Contacts between the two chains:
Residue P175 in protein 2 interacts with residue V173 in protein 1 (closest heavy-atom distance 3.6 Å).
Residue K177 in protein 2 interacts with residue P112 in protein 1 (closest heavy-atom distance 3.0 Å).
Residue I250 in protein 2 interacts with residue L240 in protein 1 (closest heavy-atom distance 3.9 Å).
Residue K177 in protein 2 is in contact with residue A114 in protein 1 (closest heavy-atom distance 3.8 Å).
Residue I176 in protein 2 is in contact with residue A114 in protein 1 (closest heavy-atom distance 3.8 Å).
Residue L254 in protein 2 interacts with residue E237 in protein 1 (closest heavy-atom distance 3.8 Å).
Residue E243 in protein 2 is in contact with residue R251 in protein 1 (closest heavy-atom distance 3.9 Å).
Residue Y159 in protein 2 contacts residue L165 in protein 1 (closest heavy-atom distance 3.6 Å).
Residue L219 in protein 2 interacts with residue P112 in protein 1 (closest heavy-atom distance 3.6 Å).
Residue P112 in protein 2 interacts with residue I176 in protein 1 (closest heavy-atom distance 3.2 Å).
Residue S163 in protein 2 interacts with residue I161 in protein 1 (closest heavy-atom distance 3.9 Å).
Residue V170 in protein 2 interacts with residue Y159 in protein 1 (closest heavy-atom distance 3.8 Å).
Residue L165 in protein 2 contacts residue Y159 in protein 1 (closest heavy-atom distance 3.5 Å).
Residue M151 in protein 2 is in contact with residue V155 in protein 1 (closest heavy-atom distance 3.6 Å).
Residue L247 in protein 2 contacts residue L247 in protein 1 (closest heavy-atom distance 3.7 Å).
Residue T335 in protein 2 is in contact with residue Y159 in protein 1 (closest heavy-atom distance 3.8 Å).
Residue L240 in protein 2 contacts residue L240 in protein 1 (closest heavy-atom distance 3.5 Å).
Residue L240 in protein 2 interacts with residue L236 in protein 1 (closest heavy-atom distance 3.7 Å).
Residue K177 in protein 2 contacts residue Y331 in protein 1 (closest heavy-atom distance 3.7 Å).
Residue L240 in protein 2 contacts residue R251 in protein 1 (closest heavy-atom distance 2.8 Å).
Residue T335 in protein 2 interacts with residue K177 in protein 1 (closest heavy-atom distance 3.2 Å).
Residue P175 in protein 2 is in contact with residue A114 in protein 1 (closest heavy-atom distance 3.2 Å).
Residue K177 in protein 2 is in contact with residue S334 in protein 1 (closest heavy-atom distance 2.6 Å).
Residue V173 in protein 2 interacts with residue V173 in protein 1 (closest heavy-atom distance 3.5 Å).
Residue P112 in protein 2 interacts with residue K177 in protein 1 (closest heavy-atom distance 2.6 Å).
Residue P175 in protein 2 interacts with residue V170 in protein 1 (closest heavy-atom distance 3.8 Å).
Residue T174 in protein 2 interacts with residue L113 in protein 1 (closest heavy-atom distance 3.9 Å).
Residue L113 in protein 2 interacts with residue T174 in protein 1 (closest heavy-atom distance 3.7 Å).
Residue A114 in protein 2 contacts residue P175 in protein 1 (closest heavy-atom distance 3.1 Å).
Residue V170 in protein 2 is in contact with residue P175 in protein 1 (closest heavy-atom distance 3.7 Å).
Residue L245 in protein 2 interacts with residue L247 in protein 1 (closest heavy-atom distance 3.7 Å).
Residue D242 in protein 2 is in contact with residue R251 in protein 1 (closest heavy-atom distance 3.7 Å).
Residue K177 in protein 2 interacts with residue T335 in protein 1 (closest heavy-atom distance 3.8 Å).
Residue R149 in protein 2 contacts residue V155 in protein 1 (closest heavy-atom distance 2.7 Å).
Residue L113 in protein 2 contacts residue P175 in protein 1 (closest heavy-atom distance 3.8 Å).
Residue P112 in protein 2 contacts residue L219 in protein 1 (closest heavy-atom distance 3.6 Å).
Residue V173 in protein 2 contacts residue P175 in protein 1 (closest heavy-atom distance 3.4 Å).
Residue K177 in protein 2 is in contact with residue L113 in protein 1 (closest heavy-atom distance 3.7 Å).
Residue L247 in protein 2 contacts residue T246 in protein 1 (closest heavy-atom distance 3.8 Å).
Residue L240 in protein 2 is in contact with residue L254 in protein 1 (closest heavy-atom distance 3.7 Å).
Residue L247 in protein 2 interacts with residue L245 in protein 1 (closest heavy-atom distance 3.5 Å).
Residue S334 in protein 2 interacts with residue K177 in protein 1 (closest heavy-atom distance 3.5 Å).
Residue Y159 in protein 2 contacts residue G169 in protein 1 (closest heavy-atom distance 3.8 Å).
Residue R251 in protein 2 is in contact with residue L240 in protein 1 (closest heavy-atom distance 2.6 Å).
Residue Y331 in protein 2 interacts with residue K177 in protein 1 (closest heavy-atom distance 3.5 Å).
Residue L113 in protein 2 interacts with residue K177 in protein 1 (closest heavy-atom distance 3.8 Å).
Residue L236 in protein 2 interacts with residue E237 in protein 1 (closest heavy-atom distance 3.8 Å).
Residue L247 in protein 2 interacts with residue L240 in protein 1 (closest heavy-atom distance 3.7 Å).
Residue G169 in protein 2 contacts residue Y159 in protein 1 (closest heavy-atom distance 3.7 Å).
Residue R251 in protein 2 contacts residue E243 in protein 1 (closest heavy-atom distance 3.8 Å).
Residue V155 in protein 2 contacts residue R149 in protein 1 (closest heavy-atom distance 2.8 Å).
Residue Y159 in protein 2 interacts with residue V170 in protein 1 (closest heavy-atom distance 3.8 Å).
Residue V155 in protein 2 contacts residue I153 in protein 1 (closest heavy-atom distance 3.5 Å).
Residue Y159 in protein 2 interacts with residue A114 in protein 1 (closest heavy-atom distance 3.5 Å).
Residue R251 in protein 2 contacts residue D242 in protein 1 (closest heavy-atom distance 3.1 Å).
Residue I153 in protein 2 contacts residue I153 in protein 1 (closest heavy-atom distance 3.8 Å).
Residue A114 in protein 2 is in contact with residue K177 in protein 1 (closest heavy-atom distance 3.5 Å).
Residue A114 in protein 2 is in contact with residue I176 in protein 1 (closest heavy-atom distance 3.6 Å).
Residue A114 in protein 2 interacts with residue Y159 in protein 1 (closest heavy-atom distance 3.6 Å).
Residue I176 in protein 2 interacts with residue P112 in protein 1 (closest heavy-atom distance 3.6 Å).

Sequence of protein 2:
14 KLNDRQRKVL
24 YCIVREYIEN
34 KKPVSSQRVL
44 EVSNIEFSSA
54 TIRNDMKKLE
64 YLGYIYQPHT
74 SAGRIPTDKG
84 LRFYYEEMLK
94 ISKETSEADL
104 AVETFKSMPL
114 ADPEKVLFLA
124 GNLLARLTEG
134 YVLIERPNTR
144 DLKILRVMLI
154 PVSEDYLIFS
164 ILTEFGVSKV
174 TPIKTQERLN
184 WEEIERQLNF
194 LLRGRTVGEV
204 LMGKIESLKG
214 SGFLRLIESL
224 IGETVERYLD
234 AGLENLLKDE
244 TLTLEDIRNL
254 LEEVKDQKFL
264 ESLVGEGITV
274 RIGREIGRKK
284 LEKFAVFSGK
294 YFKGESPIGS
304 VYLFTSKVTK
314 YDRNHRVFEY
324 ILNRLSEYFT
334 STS

These two protein chains interact to form a complex.

Sequence of protein 1:
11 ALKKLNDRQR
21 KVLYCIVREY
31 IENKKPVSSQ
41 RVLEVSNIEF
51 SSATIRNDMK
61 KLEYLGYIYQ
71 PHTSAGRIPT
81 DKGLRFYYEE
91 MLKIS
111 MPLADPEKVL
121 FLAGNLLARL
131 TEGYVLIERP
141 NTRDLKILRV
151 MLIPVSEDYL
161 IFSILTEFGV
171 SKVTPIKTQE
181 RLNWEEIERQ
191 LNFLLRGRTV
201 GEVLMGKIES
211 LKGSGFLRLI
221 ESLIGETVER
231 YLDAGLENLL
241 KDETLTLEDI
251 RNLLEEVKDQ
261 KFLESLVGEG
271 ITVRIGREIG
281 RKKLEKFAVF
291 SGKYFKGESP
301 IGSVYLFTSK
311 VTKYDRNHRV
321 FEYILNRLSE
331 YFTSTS